Sequence of protein 2:
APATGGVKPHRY

Sequence of protein 1:
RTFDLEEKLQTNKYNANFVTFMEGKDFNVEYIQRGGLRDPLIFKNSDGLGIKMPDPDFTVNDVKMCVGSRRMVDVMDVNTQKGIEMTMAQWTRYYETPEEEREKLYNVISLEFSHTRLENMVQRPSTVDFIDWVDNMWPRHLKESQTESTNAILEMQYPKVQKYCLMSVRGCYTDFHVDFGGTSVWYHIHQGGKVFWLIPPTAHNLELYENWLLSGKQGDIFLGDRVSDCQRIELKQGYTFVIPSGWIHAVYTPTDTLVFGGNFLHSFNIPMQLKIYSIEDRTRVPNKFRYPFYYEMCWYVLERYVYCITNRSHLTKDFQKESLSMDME

Interface contacts:
Residue V78 in protein 1 contacts residue Y13 in protein 2 (closest heavy-atom distance 4.5 Å).
Residue I153 in protein 1 contacts residue A3 in protein 2 (closest heavy-atom distance 2.8 Å).
Residue F176 in protein 1 is in contact with residue P10 in protein 2 (closest heavy-atom distance 4.3 Å).
Residue G83 in protein 1 interacts with residue R12 in protein 2 (closest heavy-atom distance 3.1 Å).
Residue V161 in protein 1 interacts with residue G6 in protein 2 (closest heavy-atom distance 4.2 Å).
Residue K82 in protein 1 is in contact with residue R12 in protein 2 (closest heavy-atom distance 3.6 Å).
Residue F3 in protein 1 is in contact with residue Y13 in protein 2 (closest heavy-atom distance 4.5 Å).
Residue R290 in protein 1 is in contact with residue G5 in protein 2 (closest heavy-atom distance 4.3 Å).
Residue G83 in protein 1 contacts residue K9 in protein 2 (closest heavy-atom distance 3.7 Å).
Residue S110 in protein 1 contacts residue V7 in protein 2 (closest heavy-atom distance 3.5 Å).
Residue I109 in protein 1 contacts residue K9 in protein 2 (closest heavy-atom distance 4.4 Å).
Residue Q218 in protein 1 interacts with residue Y13 in protein 2 (closest heavy-atom distance 3.5 Å).
Residue M76 in protein 1 interacts with residue K9 in protein 2 (closest heavy-atom distance 3.9 Å).
Residue Q218 in protein 1 interacts with residue H11 in protein 2 (closest heavy-atom distance 3.3 Å).
Residue A152 in protein 1 is in contact with residue P2 in protein 2 (closest heavy-atom distance 4.3 Å).
Residue R1 in protein 1 interacts with residue Y13 in protein 2 (closest heavy-atom distance 3.3 Å).
Residue D175 in protein 1 is in contact with residue P10 in protein 2 (closest heavy-atom distance 3.9 Å).
Residue N151 in protein 1 contacts residue G5 in protein 2 (closest heavy-atom distance 3.0 Å).
Residue P292 in protein 1 contacts residue G6 in protein 2 (closest heavy-atom distance 3.9 Å).
Residue K82 in protein 1 contacts residue K9 in protein 2 (closest heavy-atom distance 4.0 Å).
Residue F289 in protein 1 interacts with residue V7 in protein 2 (closest heavy-atom distance 3.3 Å).
Residue D74 in protein 1 interacts with residue V7 in protein 2 (closest heavy-atom distance 3.8 Å).
Residue Q81 in protein 1 is in contact with residue H11 in protein 2 (closest heavy-atom distance 3.7 Å).
Residue M156 in protein 1 contacts residue G5 in protein 2 (closest heavy-atom distance 3.8 Å).
Residue K288 in protein 1 contacts residue V7 in protein 2 (closest heavy-atom distance 2.9 Å).
Residue Q81 in protein 1 is in contact with residue Y13 in protein 2 (closest heavy-atom distance 3.5 Å).
Residue G216 in protein 1 contacts residue Y13 in protein 2 (closest heavy-atom distance 4.6 Å).
Residue K288 in protein 1 interacts with residue G5 in protein 2 (closest heavy-atom distance 3.5 Å).
Residue D175 in protein 1 interacts with residue Y13 in protein 2 (closest heavy-atom distance 3.3 Å).
Residue Q81 in protein 1 contacts residue K9 in protein 2 (closest heavy-atom distance 2.8 Å).
Residue N151 in protein 1 contacts residue T4 in protein 2 (closest heavy-atom distance 3.2 Å).
Residue H177 in protein 1 contacts residue P10 in protein 2 (closest heavy-atom distance 3.9 Å).
Residue T80 in protein 1 interacts with residue R12 in protein 2 (closest heavy-atom distance 3.6 Å).
Residue F289 in protein 1 interacts with residue K9 in protein 2 (closest heavy-atom distance 3.8 Å).
Residue N287 in protein 1 interacts with residue G5 in protein 2 (closest heavy-atom distance 4.4 Å).
Residue I153 in protein 1 is in contact with residue G5 in protein 2 (closest heavy-atom distance 4.0 Å).
Residue L213 in protein 1 is in contact with residue H11 in protein 2 (closest heavy-atom distance 4.3 Å).
Residue M76 in protein 1 contacts residue P10 in protein 2 (closest heavy-atom distance 3.8 Å).
Residue P292 in protein 1 contacts residue G5 in protein 2 (closest heavy-atom distance 4.1 Å).
Residue N79 in protein 1 contacts residue Y13 in protein 2 (closest heavy-atom distance 3.3 Å).
Residue A152 in protein 1 is in contact with residue T4 in protein 2 (closest heavy-atom distance 4.1 Å).
Residue Y164 in protein 1 contacts residue G6 in protein 2 (closest heavy-atom distance 2.7 Å).
Residue I109 in protein 1 contacts residue P10 in protein 2 (closest heavy-atom distance 4.5 Å).
Residue S110 in protein 1 is in contact with residue G6 in protein 2 (closest heavy-atom distance 3.8 Å).
Residue F180 in protein 1 interacts with residue G6 in protein 2 (closest heavy-atom distance 3.6 Å).
Residue R290 in protein 1 contacts residue G6 in protein 2 (closest heavy-atom distance 3.1 Å).
Residue N151 in protein 1 contacts residue A3 in protein 2 (closest heavy-atom distance 4.2 Å).
Residue T80 in protein 1 contacts residue Y13 in protein 2 (closest heavy-atom distance 2.9 Å).
Residue F180 in protein 1 is in contact with residue V7 in protein 2 (closest heavy-atom distance 3.9 Å).
Residue K288 in protein 1 contacts residue T4 in protein 2 (closest heavy-atom distance 3.4 Å).
Residue K288 in protein 1 contacts residue G6 in protein 2 (closest heavy-atom distance 3.2 Å).
Residue Q81 in protein 1 contacts residue P10 in protein 2 (closest heavy-atom distance 3.5 Å).
Residue Y173 in protein 1 interacts with residue Y13 in protein 2 (closest heavy-atom distance 3.8 Å).
Residue T174 in protein 1 is in contact with residue P10 in protein 2 (closest heavy-atom distance 3.7 Å).
Residue N151 in protein 1 is in contact with residue G6 in protein 2 (closest heavy-atom distance 3.8 Å).
Residue A152 in protein 1 interacts with residue A3 in protein 2 (closest heavy-atom distance 3.5 Å).
Residue I153 in protein 1 interacts with residue T4 in protein 2 (closest heavy-atom distance 4.0 Å).
Residue Q81 in protein 1 is in contact with residue R12 in protein 2 (closest heavy-atom distance 3.8 Å).
Residue Q218 in protein 1 is in contact with residue R12 in protein 2 (closest heavy-atom distance 3.6 Å).
Residue G219 in protein 1 contacts residue Y13 in protein 2 (closest heavy-atom distance 3.4 Å).

The following describes two proteins that form a bound complex.